Sequence of chain A:
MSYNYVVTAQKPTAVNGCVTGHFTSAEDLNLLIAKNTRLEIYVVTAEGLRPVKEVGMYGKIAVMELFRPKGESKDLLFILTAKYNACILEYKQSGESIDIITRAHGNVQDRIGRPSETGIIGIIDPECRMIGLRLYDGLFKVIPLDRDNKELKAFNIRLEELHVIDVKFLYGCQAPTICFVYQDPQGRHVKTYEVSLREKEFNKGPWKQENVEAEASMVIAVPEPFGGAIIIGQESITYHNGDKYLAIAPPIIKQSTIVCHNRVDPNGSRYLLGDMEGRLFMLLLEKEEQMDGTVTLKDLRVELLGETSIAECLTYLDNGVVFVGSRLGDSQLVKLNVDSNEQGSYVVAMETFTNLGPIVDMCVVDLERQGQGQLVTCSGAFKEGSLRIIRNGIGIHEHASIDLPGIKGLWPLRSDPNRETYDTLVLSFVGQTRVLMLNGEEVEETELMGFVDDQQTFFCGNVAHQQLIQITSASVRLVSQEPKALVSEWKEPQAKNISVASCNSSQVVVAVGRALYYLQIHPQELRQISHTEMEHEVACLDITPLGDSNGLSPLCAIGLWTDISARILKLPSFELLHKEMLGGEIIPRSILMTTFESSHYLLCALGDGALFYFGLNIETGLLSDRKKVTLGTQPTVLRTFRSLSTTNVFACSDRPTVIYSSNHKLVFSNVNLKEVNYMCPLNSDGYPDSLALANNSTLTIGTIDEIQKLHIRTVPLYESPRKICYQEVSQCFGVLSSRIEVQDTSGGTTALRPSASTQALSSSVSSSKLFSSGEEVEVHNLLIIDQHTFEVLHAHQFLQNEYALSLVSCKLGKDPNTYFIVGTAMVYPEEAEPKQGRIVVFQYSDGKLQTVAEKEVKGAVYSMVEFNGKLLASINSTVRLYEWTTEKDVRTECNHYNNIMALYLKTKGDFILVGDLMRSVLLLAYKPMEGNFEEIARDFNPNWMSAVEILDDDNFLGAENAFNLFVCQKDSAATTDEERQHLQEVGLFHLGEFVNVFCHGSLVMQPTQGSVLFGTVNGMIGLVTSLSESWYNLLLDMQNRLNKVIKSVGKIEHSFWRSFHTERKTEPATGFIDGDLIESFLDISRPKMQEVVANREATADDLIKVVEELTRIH

Sequence of chain B:
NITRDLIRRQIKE

This data describes a binding interaction between two proteins.

Interface contacts:
Residue A872 in chain A is in contact with residue T3 in chain B (closest heavy-atom distance 4.0 Å).
Residue M957 in chain A contacts residue R9 in chain B (closest heavy-atom distance 2.8 Å).
Residue N1008 in chain A interacts with residue Q10 in chain B (closest heavy-atom distance 3.0 Å).
Residue P841 in chain A is in contact with residue R4 in chain B (closest heavy-atom distance 4.8 Å).
Residue Y916 in chain A contacts residue R9 in chain B (closest heavy-atom distance 2.7 Å).
Residue Y815 in chain A is in contact with residue R4 in chain B (closest heavy-atom distance 3.1 Å).
Residue V839 in chain A is in contact with residue R4 in chain B (closest heavy-atom distance 3.7 Å).
Residue G383 in chain A is in contact with residue I11 in chain B (closest heavy-atom distance 4.2 Å).
Residue E315 in chain A contacts residue E13 in chain B (closest heavy-atom distance 4.9 Å).
Residue E1005 in chain A is in contact with residue K12 in chain B (closest heavy-atom distance 4.4 Å).
Residue F975 in chain A contacts residue K12 in chain B (closest heavy-atom distance 4.0 Å).
Residue M913 in chain A is in contact with residue I2 in chain B (closest heavy-atom distance 3.1 Å).
Residue E845 in chain A interacts with residue I2 in chain B (closest heavy-atom distance 4.4 Å).
Residue P846 in chain A contacts residue I2 in chain B (closest heavy-atom distance 4.9 Å).
Residue E843 in chain A interacts with residue N1 in chain B (closest heavy-atom distance 3.2 Å).
Residue W956 in chain A contacts residue R9 in chain B (closest heavy-atom distance 4.2 Å).
Residue R330 in chain A is in contact with residue I11 in chain B (closest heavy-atom distance 3.0 Å).
Residue Y815 in chain A is in contact with residue T3 in chain B (closest heavy-atom distance 4.7 Å).
Residue R725 in chain A is in contact with residue I7 in chain B (closest heavy-atom distance 3.3 Å).
Residue K63 in chain A is in contact with residue K12 in chain B (closest heavy-atom distance 4.0 Å).
Residue L929 in chain A is in contact with residue L6 in chain B (closest heavy-atom distance 4.5 Å).
Residue E790 in chain A contacts residue I7 in chain B (closest heavy-atom distance 5.0 Å).
Residue V1036 in chain A contacts residue R9 in chain B (closest heavy-atom distance 4.4 Å).
Residue L817 in chain A interacts with residue T3 in chain B (closest heavy-atom distance 3.7 Å).
Residue V839 in chain A interacts with residue T3 in chain B (closest heavy-atom distance 4.1 Å).
Residue E845 in chain A interacts with residue N1 in chain B (closest heavy-atom distance 4.1 Å).
Residue P846 in chain A is in contact with residue N1 in chain B (closest heavy-atom distance 3.6 Å).
Residue A844 in chain A contacts residue N1 in chain B (closest heavy-atom distance 3.5 Å).
Residue Y815 in chain A is in contact with residue I7 in chain B (closest heavy-atom distance 3.6 Å).
Residue V363 in chain A interacts with residue I11 in chain B (closest heavy-atom distance 3.3 Å).
Residue L817 in chain A interacts with residue I7 in chain B (closest heavy-atom distance 3.9 Å).
Residue Y874 in chain A contacts residue T3 in chain B (closest heavy-atom distance 2.6 Å).
Residue Y874 in chain A is in contact with residue I2 in chain B (closest heavy-atom distance 3.9 Å).
Residue R725 in chain A interacts with residue Q10 in chain B (closest heavy-atom distance 4.6 Å).
Residue F1006 in chain A is in contact with residue K12 in chain B (closest heavy-atom distance 4.1 Å).
Residue R330 in chain A contacts residue E13 in chain B (closest heavy-atom distance 3.0 Å).
Residue E790 in chain A is in contact with residue R4 in chain B (closest heavy-atom distance 3.2 Å).
Residue Y874 in chain A contacts residue L6 in chain B (closest heavy-atom distance 4.1 Å).
Residue V1036 in chain A interacts with residue Q10 in chain B (closest heavy-atom distance 3.4 Å).
Residue Y840 in chain A is in contact with residue N1 in chain B (closest heavy-atom distance 3.0 Å).
Residue P841 in chain A is in contact with residue N1 in chain B (closest heavy-atom distance 4.2 Å).
Residue V1036 in chain A is in contact with residue I11 in chain B (closest heavy-atom distance 4.3 Å).
Residue L929 in chain A is in contact with residue I2 in chain B (closest heavy-atom distance 4.3 Å).
Residue V1036 in chain A contacts residue K12 in chain B (closest heavy-atom distance 3.5 Å).
Residue R330 in chain A contacts residue K12 in chain B (closest heavy-atom distance 3.8 Å).
Residue L929 in chain A is in contact with residue R9 in chain B (closest heavy-atom distance 4.3 Å).
Residue A844 in chain A interacts with residue I2 in chain B (closest heavy-atom distance 3.0 Å).
Residue P361 in chain A contacts residue Q10 in chain B (closest heavy-atom distance 4.1 Å).
Residue F1006 in chain A is in contact with residue R9 in chain B (closest heavy-atom distance 3.5 Å).
Residue P846 in chain A is in contact with residue T3 in chain B (closest heavy-atom distance 3.4 Å).
Residue V363 in chain A contacts residue Q10 in chain B (closest heavy-atom distance 4.2 Å).
Residue A384 in chain A contacts residue I11 in chain B (closest heavy-atom distance 4.0 Å).
Residue M913 in chain A is in contact with residue L6 in chain B (closest heavy-atom distance 3.8 Å).
Residue S958 in chain A is in contact with residue R9 in chain B (closest heavy-atom distance 3.5 Å).
Residue L331 in chain A contacts residue I11 in chain B (closest heavy-atom distance 3.5 Å).
Residue N1037 in chain A contacts residue K12 in chain B (closest heavy-atom distance 4.0 Å).
Residue V839 in chain A interacts with residue N1 in chain B (closest heavy-atom distance 3.9 Å).
Residue L915 in chain A interacts with residue L6 in chain B (closest heavy-atom distance 4.4 Å).
Residue P361 in chain A contacts residue I11 in chain B (closest heavy-atom distance 3.6 Å).
Residue L915 in chain A is in contact with residue R9 in chain B (closest heavy-atom distance 3.9 Å).